The following describes two proteins that form a bound complex.

Sequence of chain A:
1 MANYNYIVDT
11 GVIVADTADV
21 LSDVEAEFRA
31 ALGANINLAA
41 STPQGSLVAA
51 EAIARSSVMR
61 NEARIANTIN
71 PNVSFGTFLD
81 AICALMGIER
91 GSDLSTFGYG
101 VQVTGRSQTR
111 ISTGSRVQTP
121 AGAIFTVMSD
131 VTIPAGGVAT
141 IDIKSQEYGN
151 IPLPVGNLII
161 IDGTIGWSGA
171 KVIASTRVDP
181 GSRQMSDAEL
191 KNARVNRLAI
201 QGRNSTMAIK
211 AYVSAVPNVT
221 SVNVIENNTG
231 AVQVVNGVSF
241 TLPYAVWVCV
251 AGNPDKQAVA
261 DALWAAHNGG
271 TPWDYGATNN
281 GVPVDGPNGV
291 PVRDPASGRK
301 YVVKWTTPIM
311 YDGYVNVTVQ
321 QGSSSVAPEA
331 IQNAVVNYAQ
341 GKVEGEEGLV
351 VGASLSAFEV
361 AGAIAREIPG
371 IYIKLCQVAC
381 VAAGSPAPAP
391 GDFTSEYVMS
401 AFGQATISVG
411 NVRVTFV

Interface contacts:
Residue G362 in chain A interacts with residue A365 in chain B (closest heavy-atom distance 4.2 Å).
Residue A361 in chain A interacts with residue G362 in chain B (closest heavy-atom distance 4.5 Å).
Residue S356 in chain A contacts residue I373 in chain B (closest heavy-atom distance 3.2 Å).
Residue A365 in chain A interacts with residue G362 in chain B (closest heavy-atom distance 3.8 Å).
Residue I373 in chain A is in contact with residue S356 in chain B (closest heavy-atom distance 3.2 Å).
Residue Y372 in chain A contacts residue Y397 in chain B (closest heavy-atom distance 4.4 Å).
Residue L375 in chain A interacts with residue F358 in chain B (closest heavy-atom distance 3.3 Å).
Residue Y372 in chain A interacts with residue L355 in chain B (closest heavy-atom distance 4.8 Å).
Residue P369 in chain A interacts with residue E344 in chain B (closest heavy-atom distance 4.8 Å).
Residue E359 in chain A is in contact with residue Y372 in chain B (closest heavy-atom distance 3.4 Å).
Residue P369 in chain A contacts residue G345 in chain B (closest heavy-atom distance 4.8 Å).
Residue Y372 in chain A interacts with residue S354 in chain B (closest heavy-atom distance 2.7 Å).
Residue E359 in chain A interacts with residue A365 in chain B (closest heavy-atom distance 4.8 Å).
Residue A361 in chain A is in contact with residue F358 in chain B (closest heavy-atom distance 4.0 Å).
Residue K374 in chain A is in contact with residue F358 in chain B (closest heavy-atom distance 3.5 Å).
Residue F358 in chain A contacts residue K374 in chain B (closest heavy-atom distance 3.2 Å).
Residue R366 in chain A is in contact with residue A365 in chain B (closest heavy-atom distance 3.4 Å).
Residue E346 in chain A is in contact with residue G370 in chain B (closest heavy-atom distance 3.7 Å).
Residue E359 in chain A interacts with residue I373 in chain B (closest heavy-atom distance 3.8 Å).
Residue F358 in chain A is in contact with residue L375 in chain B (closest heavy-atom distance 3.5 Å).
Residue E396 in chain A is in contact with residue K374 in chain B (closest heavy-atom distance 3.3 Å).
Residue G345 in chain A interacts with residue G370 in chain B (closest heavy-atom distance 3.9 Å).
Residue Y372 in chain A interacts with residue S356 in chain B (closest heavy-atom distance 3.8 Å).
Residue S324 in chain A contacts residue R194 in chain B (closest heavy-atom distance 4.0 Å).
Residue S356 in chain A contacts residue Y372 in chain B (closest heavy-atom distance 3.6 Å).
Residue R366 in chain A contacts residue R366 in chain B (closest heavy-atom distance 4.4 Å).
Residue L375 in chain A interacts with residue S395 in chain B (closest heavy-atom distance 4.3 Å).
Residue F358 in chain A is in contact with residue C376 in chain B (closest heavy-atom distance 3.2 Å).
Residue S356 in chain A is in contact with residue K374 in chain B (closest heavy-atom distance 4.3 Å).
Residue E396 in chain A contacts residue Y372 in chain B (closest heavy-atom distance 3.0 Å).
Residue I371 in chain A interacts with residue E359 in chain B (closest heavy-atom distance 4.9 Å).
Residue G370 in chain A interacts with residue G345 in chain B (closest heavy-atom distance 5.0 Å).
Residue G370 in chain A is in contact with residue E346 in chain B (closest heavy-atom distance 2.3 Å).
Residue G362 in chain A interacts with residue A361 in chain B (closest heavy-atom distance 4.7 Å).
Residue E346 in chain A is in contact with residue P369 in chain B (closest heavy-atom distance 4.8 Å).
Residue S323 in chain A interacts with residue R194 in chain B (closest heavy-atom distance 4.2 Å).
Residue P369 in chain A contacts residue R366 in chain B (closest heavy-atom distance 3.5 Å).
Residue C376 in chain A is in contact with residue F358 in chain B (closest heavy-atom distance 3.5 Å).
Residue P369 in chain A contacts residue E346 in chain B (closest heavy-atom distance 3.2 Å).
Residue F358 in chain A contacts residue I373 in chain B (closest heavy-atom distance 4.3 Å).
Residue I373 in chain A interacts with residue E396 in chain B (closest heavy-atom distance 4.4 Å).
Residue G362 in chain A contacts residue G362 in chain B (closest heavy-atom distance 3.7 Å).
Residue F358 in chain A contacts residue A361 in chain B (closest heavy-atom distance 4.3 Å).
Residue A357 in chain A interacts with residue F358 in chain B (closest heavy-atom distance 4.8 Å).
Residue G345 in chain A interacts with residue P369 in chain B (closest heavy-atom distance 5.0 Å).
Residue F358 in chain A contacts residue F358 in chain B (closest heavy-atom distance 3.3 Å).
Residue E359 in chain A interacts with residue I371 in chain B (closest heavy-atom distance 3.0 Å).
Residue A365 in chain A contacts residue A363 in chain B (closest heavy-atom distance 5.0 Å).
Residue Y372 in chain A contacts residue E396 in chain B (closest heavy-atom distance 2.7 Å).
Residue L355 in chain A is in contact with residue Y372 in chain B (closest heavy-atom distance 4.5 Å).
Residue R366 in chain A contacts residue P369 in chain B (closest heavy-atom distance 4.8 Å).
Residue G370 in chain A interacts with residue R194 in chain B (closest heavy-atom distance 4.3 Å).
Residue I373 in chain A is in contact with residue F358 in chain B (closest heavy-atom distance 4.1 Å).
Residue K374 in chain A interacts with residue E396 in chain B (closest heavy-atom distance 3.5 Å).
Residue A365 in chain A interacts with residue R366 in chain B (closest heavy-atom distance 3.6 Å).
Residue I371 in chain A is in contact with residue E346 in chain B (closest heavy-atom distance 3.5 Å).
Residue S354 in chain A contacts residue Y372 in chain B (closest heavy-atom distance 2.9 Å).
Residue K374 in chain A is in contact with residue S356 in chain B (closest heavy-atom distance 4.5 Å).
Residue E346 in chain A interacts with residue I371 in chain B (closest heavy-atom distance 3.9 Å).

Sequence of chain B:
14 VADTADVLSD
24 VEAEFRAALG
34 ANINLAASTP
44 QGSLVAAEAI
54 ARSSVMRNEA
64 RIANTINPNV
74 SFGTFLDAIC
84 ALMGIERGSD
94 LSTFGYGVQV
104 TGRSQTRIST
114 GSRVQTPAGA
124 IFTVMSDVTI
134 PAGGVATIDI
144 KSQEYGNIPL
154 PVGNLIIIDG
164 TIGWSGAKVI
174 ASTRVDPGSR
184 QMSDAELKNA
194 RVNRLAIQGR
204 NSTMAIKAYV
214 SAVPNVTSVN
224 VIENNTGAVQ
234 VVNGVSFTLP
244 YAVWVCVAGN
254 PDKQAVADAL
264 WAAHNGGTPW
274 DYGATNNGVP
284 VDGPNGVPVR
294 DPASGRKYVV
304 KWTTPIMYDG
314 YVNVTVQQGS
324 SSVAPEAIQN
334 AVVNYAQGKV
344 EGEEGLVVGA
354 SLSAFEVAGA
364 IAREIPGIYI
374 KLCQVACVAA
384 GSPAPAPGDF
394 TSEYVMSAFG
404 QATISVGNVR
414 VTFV